Interface contacts:
Residue L271 in chain A is in contact with residue N109 in chain B (closest heavy-atom distance 3.4 Å).
Residue R331 in chain A is in contact with residue G113 in chain B (closest heavy-atom distance 3.1 Å).
Residue S384 in chain A interacts with residue M94 in chain B (closest heavy-atom distance 2.6 Å).
Residue R392 in chain A is in contact with residue V131 in chain B (closest heavy-atom distance 3.5 Å).
Residue L388 in chain A contacts residue M129 in chain B (closest heavy-atom distance 3.4 Å).
Residue R331 in chain A contacts residue D112 in chain B (closest heavy-atom distance 2.7 Å).
Residue L387 in chain A contacts residue P121 in chain B (closest heavy-atom distance 3.1 Å).
Residue N386 in chain A interacts with residue K127 in chain B (closest heavy-atom distance 3.2 Å).
Residue L387 in chain A is in contact with residue L128 in chain B (closest heavy-atom distance 3.5 Å).
Residue F407 in chain A is in contact with residue P183 in chain B (closest heavy-atom distance 3.6 Å).
Residue L514 in chain A is in contact with residue K79 in chain B (closest heavy-atom distance 3.5 Å).
Residue K332 in chain A interacts with residue I107 in chain B (closest heavy-atom distance 3.6 Å).
Residue M380 in chain A is in contact with residue M94 in chain B (closest heavy-atom distance 3.2 Å).
Residue P328 in chain A contacts residue L117 in chain B (closest heavy-atom distance 3.0 Å).
Residue N403 in chain A interacts with residue M129 in chain B (closest heavy-atom distance 3.6 Å).
Residue T324 in chain A interacts with residue P116 in chain B (closest heavy-atom distance 3.3 Å).
Residue W509 in chain A is in contact with residue M90 in chain B (closest heavy-atom distance 3.6 Å).
Residue H381 in chain A contacts residue M94 in chain B (closest heavy-atom distance 3.1 Å).
Residue Y515 in chain A contacts residue V83 in chain B (closest heavy-atom distance 3.5 Å).
Residue L389 in chain A interacts with residue V131 in chain B (closest heavy-atom distance 3.2 Å).
Residue F368 in chain A is in contact with residue T84 in chain B (closest heavy-atom distance 3.4 Å).
Residue A383 in chain A interacts with residue L98 in chain B (closest heavy-atom distance 3.3 Å).
Residue S518 in chain A interacts with residue R80 in chain B (closest heavy-atom distance 3.6 Å).
Residue K332 in chain A contacts residue L103 in chain B (closest heavy-atom distance 3.5 Å).
Residue A400 in chain A interacts with residue M129 in chain B (closest heavy-atom distance 3.6 Å).
Residue T402 in chain A interacts with residue M129 in chain B (closest heavy-atom distance 3.2 Å).
Residue V338 in chain A is in contact with residue L95 in chain B (closest heavy-atom distance 3.5 Å).
Residue F326 in chain A is in contact with residue N118 in chain B (closest heavy-atom distance 2.8 Å).
Residue F340 in chain A contacts residue L95 in chain B (closest heavy-atom distance 3.5 Å).
Residue K332 in chain A interacts with residue N104 in chain B (closest heavy-atom distance 3.2 Å).
Residue L271 in chain A is in contact with residue I106 in chain B (closest heavy-atom distance 3.1 Å).
Residue L387 in chain A interacts with residue M129 in chain B (closest heavy-atom distance 3.2 Å).
Residue L371 in chain A interacts with residue M87 in chain B (closest heavy-atom distance 3.5 Å).
Residue L389 in chain A is in contact with residue L128 in chain B (closest heavy-atom distance 3.6 Å).
Residue R331 in chain A interacts with residue C114 in chain B (closest heavy-atom distance 3.6 Å).
Residue V330 in chain A contacts residue P116 in chain B (closest heavy-atom distance 3.6 Å).
Residue K391 in chain A is in contact with residue V131 in chain B (closest heavy-atom distance 3.2 Å).
Residue F368 in chain A contacts residue V83 in chain B (closest heavy-atom distance 3.6 Å).
Residue A383 in chain A interacts with residue I120 in chain B (closest heavy-atom distance 3.5 Å).
Residue P339 in chain A is in contact with residue L95 in chain B (closest heavy-atom distance 3.4 Å).
Residue V330 in chain A is in contact with residue V115 in chain B (closest heavy-atom distance 2.8 Å).
Residue A382 in chain A contacts residue P121 in chain B (closest heavy-atom distance 3.2 Å).
Residue L271 in chain A is in contact with residue V115 in chain B (closest heavy-atom distance 3.6 Å).
Residue W509 in chain A interacts with residue A86 in chain B (closest heavy-atom distance 3.4 Å).
Residue L387 in chain A contacts residue K127 in chain B (closest heavy-atom distance 3.3 Å).
Residue L387 in chain A interacts with residue L122 in chain B (closest heavy-atom distance 3.5 Å).
Residue F506 in chain A contacts residue M87 in chain B (closest heavy-atom distance 3.6 Å).
Residue L389 in chain A interacts with residue V130 in chain B (closest heavy-atom distance 3.4 Å).
Residue L389 in chain A is in contact with residue M129 in chain B (closest heavy-atom distance 3.2 Å).
Residue L270 in chain A is in contact with residue I119 in chain B (closest heavy-atom distance 3.2 Å).
Residue A379 in chain A is in contact with residue L117 in chain B (closest heavy-atom distance 3.6 Å).
Residue V405 in chain A contacts residue V131 in chain B (closest heavy-atom distance 3.6 Å).
Residue L271 in chain A interacts with residue I119 in chain B (closest heavy-atom distance 3.7 Å).
Residue Y273 in chain A contacts residue C114 in chain B (closest heavy-atom distance 3.1 Å).
Residue T324 in chain A contacts residue I119 in chain B (closest heavy-atom distance 3.6 Å).
Residue L329 in chain A is in contact with residue V115 in chain B (closest heavy-atom distance 3.6 Å).
Residue P505 in chain A contacts residue M90 in chain B (closest heavy-atom distance 3.6 Å).
Residue V330 in chain A is in contact with residue I120 in chain B (closest heavy-atom distance 3.5 Å).
Residue V330 in chain A contacts residue C114 in chain B (closest heavy-atom distance 3.3 Å).
Residue H381 in chain A interacts with residue M90 in chain B (closest heavy-atom distance 3.6 Å).

Sequence of chain A:
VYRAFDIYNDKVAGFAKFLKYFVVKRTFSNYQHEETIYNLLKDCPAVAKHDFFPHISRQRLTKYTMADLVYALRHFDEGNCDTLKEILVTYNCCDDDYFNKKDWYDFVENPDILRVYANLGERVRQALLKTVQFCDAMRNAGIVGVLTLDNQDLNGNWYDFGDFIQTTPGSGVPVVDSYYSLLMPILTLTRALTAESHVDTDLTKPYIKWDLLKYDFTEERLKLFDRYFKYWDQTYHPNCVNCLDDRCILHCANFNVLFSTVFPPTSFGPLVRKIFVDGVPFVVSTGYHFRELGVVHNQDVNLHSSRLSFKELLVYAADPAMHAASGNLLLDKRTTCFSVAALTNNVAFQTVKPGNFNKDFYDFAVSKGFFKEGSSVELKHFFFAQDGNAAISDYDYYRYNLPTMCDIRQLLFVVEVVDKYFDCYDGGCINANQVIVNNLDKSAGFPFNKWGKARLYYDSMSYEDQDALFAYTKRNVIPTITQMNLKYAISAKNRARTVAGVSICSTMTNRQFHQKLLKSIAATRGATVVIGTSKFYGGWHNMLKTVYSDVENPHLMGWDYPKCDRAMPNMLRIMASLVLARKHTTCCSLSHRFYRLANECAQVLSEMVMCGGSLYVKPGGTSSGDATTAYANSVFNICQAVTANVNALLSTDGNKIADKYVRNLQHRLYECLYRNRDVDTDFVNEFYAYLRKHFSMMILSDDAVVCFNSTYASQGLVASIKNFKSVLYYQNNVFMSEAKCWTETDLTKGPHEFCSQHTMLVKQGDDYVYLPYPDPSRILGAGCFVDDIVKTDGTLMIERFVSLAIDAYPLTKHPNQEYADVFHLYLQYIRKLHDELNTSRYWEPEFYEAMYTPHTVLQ

Sequence of chain B:
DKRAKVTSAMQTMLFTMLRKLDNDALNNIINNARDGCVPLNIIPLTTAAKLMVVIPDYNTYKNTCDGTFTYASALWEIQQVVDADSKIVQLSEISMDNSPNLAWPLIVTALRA

These two protein chains interact to form a complex.